Contacts between the two chains:
Residue F62 in the second protein interacts with residue F11 in the first protein (closest heavy-atom distance 3.5 Å).
Residue F7 in the second protein interacts with residue F71 in the first protein (closest heavy-atom distance 3.7 Å).
Residue E4 in the second protein is in contact with residue L8 in the first protein (closest heavy-atom distance 3.8 Å).
Residue F57 in the second protein interacts with residue W14 in the first protein (closest heavy-atom distance 3.3 Å).
Residue Y65 in the second protein interacts with residue F7 in the first protein (closest heavy-atom distance 3.6 Å).
Residue Y65 in the second protein interacts with residue E4 in the first protein (closest heavy-atom distance 2.6 Å).
Residue L58 in the second protein interacts with residue L58 in the first protein (closest heavy-atom distance 3.7 Å).
Residue N64 in the second protein contacts residue Y3 in the first protein (closest heavy-atom distance 3.4 Å).
Residue K5 in the second protein contacts residue E4 in the first protein (closest heavy-atom distance 3.5 Å).
Residue E39 in the second protein contacts residue K42 in the first protein (closest heavy-atom distance 3.8 Å).
Residue K42 in the second protein interacts with residue E39 in the first protein (closest heavy-atom distance 3.8 Å).
Residue W14 in the second protein interacts with residue F71 in the first protein (closest heavy-atom distance 3.4 Å).
Residue Y65 in the second protein is in contact with residue Y3 in the first protein (closest heavy-atom distance 3.3 Å).
Residue K61 in the second protein interacts with residue F7 in the first protein (closest heavy-atom distance 3.1 Å).
Residue G68 in the second protein is in contact with residue Y3 in the first protein (closest heavy-atom distance 3.0 Å).
Residue F7 in the second protein interacts with residue K69 in the first protein (closest heavy-atom distance 3.9 Å).
Residue D53 in the second protein contacts residue K51 in the first protein (closest heavy-atom distance 3.3 Å).
Residue F7 in the second protein interacts with residue Y65 in the first protein (closest heavy-atom distance 3.6 Å).
Residue F7 in the second protein interacts with residue K61 in the first protein (closest heavy-atom distance 3.1 Å).
Residue D43 in the second protein contacts residue D43 in the first protein (closest heavy-atom distance 3.9 Å).
Residue L58 in the second protein interacts with residue F11 in the first protein (closest heavy-atom distance 3.6 Å).
Residue Y3 in the second protein interacts with residue K69 in the first protein (closest heavy-atom distance 2.8 Å).
Residue I46 in the second protein interacts with residue I46 in the first protein (closest heavy-atom distance 3.9 Å).
Residue I46 in the second protein interacts with residue R47 in the first protein (closest heavy-atom distance 4.0 Å).
Residue Y3 in the second protein is in contact with residue N64 in the first protein (closest heavy-atom distance 3.4 Å).
Residue K69 in the second protein interacts with residue Y3 in the first protein (closest heavy-atom distance 2.8 Å).
Residue F11 in the second protein contacts residue F71 in the first protein (closest heavy-atom distance 3.4 Å).
Residue R47 in the second protein is in contact with residue I46 in the first protein (closest heavy-atom distance 4.0 Å).
Residue L58 in the second protein interacts with residue W14 in the first protein (closest heavy-atom distance 3.3 Å).
Residue K51 in the second protein is in contact with residue D53 in the first protein (closest heavy-atom distance 3.3 Å).
Residue L8 in the second protein interacts with residue L8 in the first protein (closest heavy-atom distance 3.8 Å).
Residue I46 in the second protein interacts with residue D43 in the first protein (closest heavy-atom distance 3.5 Å).
Residue S50 in the second protein interacts with residue R47 in the first protein (closest heavy-atom distance 2.7 Å).
Residue Y55 in the second protein interacts with residue A54 in the first protein (closest heavy-atom distance 3.5 Å).
Residue E4 in the second protein is in contact with residue Y65 in the first protein (closest heavy-atom distance 2.6 Å).
Residue F11 in the second protein interacts with residue F62 in the first protein (closest heavy-atom distance 3.5 Å).
Residue Y3 in the second protein interacts with residue G68 in the first protein (closest heavy-atom distance 3.0 Å).
Residue A54 in the second protein interacts with residue Y55 in the first protein (closest heavy-atom distance 3.5 Å).
Residue F71 in the second protein is in contact with residue F7 in the first protein (closest heavy-atom distance 3.7 Å).
Residue S50 in the second protein is in contact with residue S50 in the first protein (closest heavy-atom distance 3.9 Å).
Residue E4 in the second protein contacts residue E4 in the first protein (closest heavy-atom distance 3.5 Å).
Residue K69 in the second protein interacts with residue F7 in the first protein (closest heavy-atom distance 3.9 Å).
Residue F11 in the second protein contacts residue L58 in the first protein (closest heavy-atom distance 3.6 Å).
Residue F71 in the second protein contacts residue D10 in the first protein (closest heavy-atom distance 3.6 Å).
Residue R47 in the second protein is in contact with residue S50 in the first protein (closest heavy-atom distance 2.7 Å).
Residue F7 in the second protein contacts residue N64 in the first protein (closest heavy-atom distance 4.3 Å).
Residue F11 in the second protein contacts residue F11 in the first protein (closest heavy-atom distance 4.1 Å).
Residue F71 in the second protein interacts with residue W14 in the first protein (closest heavy-atom distance 3.4 Å).
Residue L8 in the second protein contacts residue E4 in the first protein (closest heavy-atom distance 3.8 Å).
Residue F7 in the second protein contacts residue L8 in the first protein (closest heavy-atom distance 4.0 Å).
Residue E4 in the second protein is in contact with residue K5 in the first protein (closest heavy-atom distance 3.5 Å).
Residue W14 in the second protein contacts residue L58 in the first protein (closest heavy-atom distance 3.3 Å).
Residue F71 in the second protein is in contact with residue F11 in the first protein (closest heavy-atom distance 3.4 Å).
Residue K51 in the second protein interacts with residue S50 in the first protein (closest heavy-atom distance 2.9 Å).
Residue L8 in the second protein is in contact with residue F7 in the first protein (closest heavy-atom distance 4.0 Å).
Residue W14 in the second protein contacts residue F57 in the first protein (closest heavy-atom distance 3.3 Å).
Residue D10 in the second protein contacts residue F71 in the first protein (closest heavy-atom distance 3.6 Å).
Residue Y3 in the second protein interacts with residue Y65 in the first protein (closest heavy-atom distance 3.3 Å).
Residue S50 in the second protein is in contact with residue K51 in the first protein (closest heavy-atom distance 2.9 Å).
Residue D43 in the second protein contacts residue I46 in the first protein (closest heavy-atom distance 3.5 Å).

Sequence of the first protein:
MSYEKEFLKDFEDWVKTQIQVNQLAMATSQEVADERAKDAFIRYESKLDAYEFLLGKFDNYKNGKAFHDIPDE

Sequence of the second protein:
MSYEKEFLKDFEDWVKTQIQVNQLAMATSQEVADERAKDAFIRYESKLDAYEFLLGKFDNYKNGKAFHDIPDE

These two protein chains interact to form a complex.